This data describes a binding interaction between two proteins.

Sequence of protein 1:
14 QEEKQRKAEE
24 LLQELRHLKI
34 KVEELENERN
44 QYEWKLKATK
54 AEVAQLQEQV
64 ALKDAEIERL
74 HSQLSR

Contacts between the two chains:
Residue Q18 in protein 1 interacts with residue K17 in protein 2 (closest heavy-atom distance 3.2 Å).
Residue L38 in protein 1 contacts residue R42 in protein 2 (closest heavy-atom distance 3.2 Å).
Residue Q14 in protein 1 contacts residue Q14 in protein 2 (closest heavy-atom distance 2.9 Å).
Residue L73 in protein 1 contacts residue L73 in protein 2 (closest heavy-atom distance 3.5 Å).
Residue V35 in protein 1 interacts with residue L38 in protein 2 (closest heavy-atom distance 3.6 Å).
Residue K17 in protein 1 is in contact with residue Q18 in protein 2 (closest heavy-atom distance 3.2 Å).
Residue L24 in protein 1 interacts with residue L25 in protein 2 (closest heavy-atom distance 3.7 Å).
Residue Y45 in protein 1 is in contact with residue L49 in protein 2 (closest heavy-atom distance 3.8 Å).
Residue L31 in protein 1 contacts residue V35 in protein 2 (closest heavy-atom distance 3.8 Å).
Residue L28 in protein 1 contacts residue L24 in protein 2 (closest heavy-atom distance 3.8 Å).
Residue H74 in protein 1 is in contact with residue L73 in protein 2 (closest heavy-atom distance 3.7 Å).
Residue V56 in protein 1 contacts residue L59 in protein 2 (closest heavy-atom distance 3.7 Å).
Residue L77 in protein 1 is in contact with residue Q76 in protein 2 (closest heavy-atom distance 3.6 Å).
Residue L28 in protein 1 is in contact with residue E27 in protein 2 (closest heavy-atom distance 3.5 Å).
Residue V63 in protein 1 interacts with residue K66 in protein 2 (closest heavy-atom distance 3.6 Å).
Residue K66 in protein 1 is in contact with residue V63 in protein 2 (closest heavy-atom distance 3.6 Å).
Residue K17 in protein 1 is in contact with residue Q14 in protein 2 (closest heavy-atom distance 3.6 Å).
Residue K66 in protein 1 contacts residue D67 in protein 2 (closest heavy-atom distance 3.0 Å).
Residue Y45 in protein 1 contacts residue R42 in protein 2 (closest heavy-atom distance 3.8 Å).
Residue T52 in protein 1 is in contact with residue L49 in protein 2 (closest heavy-atom distance 3.5 Å).
Residue E39 in protein 1 interacts with residue L38 in protein 2 (closest heavy-atom distance 3.5 Å).
Residue K32 in protein 1 is in contact with residue E27 in protein 2 (closest heavy-atom distance 3.2 Å).
Residue L24 in protein 1 is in contact with residue L28 in protein 2 (closest heavy-atom distance 3.8 Å).
Residue I70 in protein 1 contacts residue I70 in protein 2 (closest heavy-atom distance 3.7 Å).
Residue L49 in protein 1 is in contact with residue Y45 in protein 2 (closest heavy-atom distance 3.8 Å).
Residue V63 in protein 1 is in contact with residue Q62 in protein 2 (closest heavy-atom distance 3.8 Å).
Residue E27 in protein 1 is in contact with residue K32 in protein 2 (closest heavy-atom distance 3.2 Å).
Residue T52 in protein 1 contacts residue T52 in protein 2 (closest heavy-atom distance 3.4 Å).
Residue L38 in protein 1 contacts residue E39 in protein 2 (closest heavy-atom distance 3.5 Å).
Residue E69 in protein 1 contacts residue H74 in protein 2 (closest heavy-atom distance 3.8 Å).
Residue L73 in protein 1 is in contact with residue H74 in protein 2 (closest heavy-atom distance 3.7 Å).
Residue V56 in protein 1 contacts residue E55 in protein 2 (closest heavy-atom distance 3.4 Å).
Residue H74 in protein 1 interacts with residue E69 in protein 2 (closest heavy-atom distance 3.8 Å).
Residue Y45 in protein 1 is in contact with residue E46 in protein 2 (closest heavy-atom distance 3.4 Å).
Residue Q62 in protein 1 interacts with residue V63 in protein 2 (closest heavy-atom distance 3.8 Å).
Residue Q76 in protein 1 contacts residue L77 in protein 2 (closest heavy-atom distance 3.6 Å).
Residue R42 in protein 1 interacts with residue L38 in protein 2 (closest heavy-atom distance 3.2 Å).
Residue L38 in protein 1 is in contact with residue V35 in protein 2 (closest heavy-atom distance 3.6 Å).
Residue V35 in protein 1 contacts residue V35 in protein 2 (closest heavy-atom distance 3.4 Å).
Residue L59 in protein 1 interacts with residue V56 in protein 2 (closest heavy-atom distance 3.7 Å).
Residue K66 in protein 1 is in contact with residue K66 in protein 2 (closest heavy-atom distance 3.8 Å).
Residue K34 in protein 1 contacts residue E39 in protein 2 (closest heavy-atom distance 3.2 Å).
Residue I70 in protein 1 interacts with residue K66 in protein 2 (closest heavy-atom distance 3.7 Å).
Residue V63 in protein 1 is in contact with residue V63 in protein 2 (closest heavy-atom distance 3.6 Å).
Residue E27 in protein 1 is in contact with residue L28 in protein 2 (closest heavy-atom distance 3.5 Å).
Residue L59 in protein 1 interacts with residue L59 in protein 2 (closest heavy-atom distance 3.8 Å).
Residue R42 in protein 1 contacts residue Y45 in protein 2 (closest heavy-atom distance 3.8 Å).
Residue V35 in protein 1 contacts residue L31 in protein 2 (closest heavy-atom distance 3.8 Å).
Residue E46 in protein 1 is in contact with residue Y45 in protein 2 (closest heavy-atom distance 3.4 Å).
Residue K66 in protein 1 interacts with residue I70 in protein 2 (closest heavy-atom distance 3.7 Å).
Residue L25 in protein 1 interacts with residue L24 in protein 2 (closest heavy-atom distance 3.7 Å).
Residue L49 in protein 1 is in contact with residue T52 in protein 2 (closest heavy-atom distance 3.5 Å).
Residue V56 in protein 1 is in contact with residue V56 in protein 2 (closest heavy-atom distance 3.5 Å).
Residue D67 in protein 1 interacts with residue K66 in protein 2 (closest heavy-atom distance 3.0 Å).
Residue E55 in protein 1 interacts with residue V56 in protein 2 (closest heavy-atom distance 3.4 Å).
Residue L28 in protein 1 contacts residue L28 in protein 2 (closest heavy-atom distance 3.2 Å).
Residue Q14 in protein 1 contacts residue K17 in protein 2 (closest heavy-atom distance 3.6 Å).
Residue E39 in protein 1 interacts with residue K34 in protein 2 (closest heavy-atom distance 3.2 Å).
Residue E41 in protein 1 is in contact with residue R42 in protein 2 (closest heavy-atom distance 3.0 Å).
Residue R42 in protein 1 interacts with residue E41 in protein 2 (closest heavy-atom distance 3.0 Å).

Sequence of protein 2:
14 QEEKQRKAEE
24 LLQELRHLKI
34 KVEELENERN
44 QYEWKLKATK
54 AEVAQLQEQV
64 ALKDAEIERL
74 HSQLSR